Interface contacts:
Residue L289 in the second protein is in contact with residue T290 in the first protein (closest heavy-atom distance 4.4 Å).
Residue T290 in the second protein interacts with residue L288 in the first protein (closest heavy-atom distance 4.8 Å).
Residue L288 in the second protein contacts residue T290 in the first protein (closest heavy-atom distance 4.8 Å).
Residue K342 in the second protein contacts residue D366 in the first protein (closest heavy-atom distance 4.4 Å).
Residue D366 in the second protein interacts with residue K342 in the first protein (closest heavy-atom distance 4.4 Å).
Residue T290 in the second protein is in contact with residue L289 in the first protein (closest heavy-atom distance 4.4 Å).
Residue S367 in the second protein interacts with residue K342 in the first protein (closest heavy-atom distance 3.5 Å).
Residue K342 in the second protein is in contact with residue S367 in the first protein (closest heavy-atom distance 3.5 Å).
Residue L289 in the second protein contacts residue L289 in the first protein (closest heavy-atom distance 2.8 Å).

These two protein chains interact to form a complex.

Sequence of the second protein:
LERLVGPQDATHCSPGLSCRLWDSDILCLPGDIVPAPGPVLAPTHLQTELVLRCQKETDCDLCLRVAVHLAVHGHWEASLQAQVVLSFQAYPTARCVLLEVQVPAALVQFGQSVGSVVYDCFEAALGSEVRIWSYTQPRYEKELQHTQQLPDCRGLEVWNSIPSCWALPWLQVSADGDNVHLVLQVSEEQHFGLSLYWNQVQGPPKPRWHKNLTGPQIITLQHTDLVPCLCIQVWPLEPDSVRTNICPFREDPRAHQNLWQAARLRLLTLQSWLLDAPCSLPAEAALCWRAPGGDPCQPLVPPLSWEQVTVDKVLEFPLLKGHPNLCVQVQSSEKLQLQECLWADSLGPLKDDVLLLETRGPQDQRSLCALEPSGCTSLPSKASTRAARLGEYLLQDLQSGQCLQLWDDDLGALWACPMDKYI

Sequence of the first protein:
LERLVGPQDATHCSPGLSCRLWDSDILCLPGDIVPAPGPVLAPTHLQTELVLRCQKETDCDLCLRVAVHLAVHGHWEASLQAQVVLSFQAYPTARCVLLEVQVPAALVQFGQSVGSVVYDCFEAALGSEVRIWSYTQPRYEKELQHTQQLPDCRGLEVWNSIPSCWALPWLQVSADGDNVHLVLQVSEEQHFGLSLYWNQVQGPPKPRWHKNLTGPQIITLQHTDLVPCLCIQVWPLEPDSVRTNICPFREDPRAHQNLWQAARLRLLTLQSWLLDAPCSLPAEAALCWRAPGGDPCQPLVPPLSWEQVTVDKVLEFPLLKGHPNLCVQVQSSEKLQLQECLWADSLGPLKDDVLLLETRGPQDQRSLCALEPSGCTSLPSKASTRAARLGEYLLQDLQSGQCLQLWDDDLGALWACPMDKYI